Sequence of chain B:
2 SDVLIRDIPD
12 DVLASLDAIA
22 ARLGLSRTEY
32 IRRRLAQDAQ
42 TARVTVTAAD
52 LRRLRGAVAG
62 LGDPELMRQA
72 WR

These two protein chains interact to form a complex.

Sequence of chain A:
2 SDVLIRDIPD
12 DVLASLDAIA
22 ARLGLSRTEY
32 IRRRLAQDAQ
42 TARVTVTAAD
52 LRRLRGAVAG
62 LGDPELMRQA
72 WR

Contacts between the two chains:
Residue V13 in chain A interacts with residue A40 in chain B (closest heavy-atom distance 4.2 Å).
Residue R44 in chain A contacts residue I20 in chain B (closest heavy-atom distance 3.8 Å).
Residue D3 in chain A is in contact with residue D8 in chain B (closest heavy-atom distance 3.1 Å).
Residue D39 in chain A is in contact with residue Y31 in chain B (closest heavy-atom distance 2.6 Å).
Residue I6 in chain A interacts with residue V4 in chain B (closest heavy-atom distance 2.9 Å).
Residue T29 in chain A contacts residue L5 in chain B (closest heavy-atom distance 3.8 Å).
Residue L5 in chain A contacts residue V4 in chain B (closest heavy-atom distance 3.7 Å).
Residue A37 in chain A contacts residue V13 in chain B (closest heavy-atom distance 4.1 Å).
Residue S16 in chain A is in contact with residue A40 in chain B (closest heavy-atom distance 3.4 Å).
Residue D8 in chain A is in contact with residue S2 in chain B (closest heavy-atom distance 3.3 Å).
Residue R33 in chain A contacts residue R7 in chain B (closest heavy-atom distance 3.0 Å).
Residue A40 in chain A contacts residue L17 in chain B (closest heavy-atom distance 4.1 Å).
Residue Q41 in chain A contacts residue V13 in chain B (closest heavy-atom distance 3.9 Å).
Residue S2 in chain A interacts with residue I9 in chain B (closest heavy-atom distance 2.9 Å).
Residue D3 in chain A interacts with residue L5 in chain B (closest heavy-atom distance 4.0 Å).
Residue I32 in chain A is in contact with residue V4 in chain B (closest heavy-atom distance 4.0 Å).
Residue V4 in chain A interacts with residue L14 in chain B (closest heavy-atom distance 3.8 Å).
Residue S16 in chain A is in contact with residue A43 in chain B (closest heavy-atom distance 3.9 Å).
Residue I6 in chain A contacts residue D3 in chain B (closest heavy-atom distance 3.4 Å).
Residue V4 in chain A interacts with residue R28 in chain B (closest heavy-atom distance 3.9 Å).
Residue L36 in chain A interacts with residue L17 in chain B (closest heavy-atom distance 4.1 Å).
Residue L17 in chain A is in contact with residue L36 in chain B (closest heavy-atom distance 4.0 Å).
Residue R35 in chain A contacts residue R35 in chain B (closest heavy-atom distance 3.2 Å).
Residue I9 in chain A contacts residue V4 in chain B (closest heavy-atom distance 3.4 Å).
Residue V4 in chain A contacts residue L5 in chain B (closest heavy-atom distance 3.7 Å).
Residue R35 in chain A contacts residue D39 in chain B (closest heavy-atom distance 3.0 Å).
Residue S2 in chain A is in contact with residue L14 in chain B (closest heavy-atom distance 3.8 Å).
Residue V4 in chain A is in contact with residue V4 in chain B (closest heavy-atom distance 3.7 Å).
Residue I6 in chain A is in contact with residue S2 in chain B (closest heavy-atom distance 4.1 Å).
Residue I6 in chain A interacts with residue T29 in chain B (closest heavy-atom distance 3.5 Å).
Residue S2 in chain A interacts with residue D8 in chain B (closest heavy-atom distance 3.3 Å).
Residue I9 in chain A contacts residue S2 in chain B (closest heavy-atom distance 2.9 Å).
Residue A40 in chain A interacts with residue V13 in chain B (closest heavy-atom distance 3.8 Å).
Residue D39 in chain A interacts with residue R35 in chain B (closest heavy-atom distance 3.8 Å).
Residue L5 in chain A is in contact with residue L5 in chain B (closest heavy-atom distance 3.5 Å).
Residue I6 in chain A interacts with residue I32 in chain B (closest heavy-atom distance 3.7 Å).
Residue L14 in chain A interacts with residue V4 in chain B (closest heavy-atom distance 3.7 Å).
Residue S2 in chain A interacts with residue R7 in chain B (closest heavy-atom distance 4.1 Å).
Residue R7 in chain A contacts residue S2 in chain B (closest heavy-atom distance 4.0 Å).
Residue V4 in chain A is in contact with residue I9 in chain B (closest heavy-atom distance 3.8 Å).
Residue A40 in chain A interacts with residue S16 in chain B (closest heavy-atom distance 2.8 Å).
Residue D8 in chain A is in contact with residue D3 in chain B (closest heavy-atom distance 3.1 Å).
Residue L36 in chain A is in contact with residue V13 in chain B (closest heavy-atom distance 3.9 Å).
Residue R7 in chain A interacts with residue D3 in chain B (closest heavy-atom distance 3.4 Å).
Residue L5 in chain A interacts with residue D3 in chain B (closest heavy-atom distance 3.6 Å).
Residue L14 in chain A is in contact with residue S2 in chain B (closest heavy-atom distance 3.7 Å).
Residue D3 in chain A is in contact with residue R7 in chain B (closest heavy-atom distance 3.2 Å).
Residue S2 in chain A contacts residue I6 in chain B (closest heavy-atom distance 4.2 Å).
Residue R33 in chain A contacts residue D8 in chain B (closest heavy-atom distance 4.0 Å).
Residue V13 in chain A contacts residue L36 in chain B (closest heavy-atom distance 4.0 Å).
Residue D3 in chain A contacts residue I6 in chain B (closest heavy-atom distance 3.3 Å).
Residue L36 in chain A contacts residue I9 in chain B (closest heavy-atom distance 4.0 Å).
Residue R7 in chain A is in contact with residue R33 in chain B (closest heavy-atom distance 3.3 Å).
Residue V13 in chain A interacts with residue A37 in chain B (closest heavy-atom distance 4.0 Å).
Residue T29 in chain A interacts with residue I6 in chain B (closest heavy-atom distance 4.1 Å).
Residue S2 in chain A interacts with residue D11 in chain B (closest heavy-atom distance 3.1 Å).
Residue R44 in chain A contacts residue Y31 in chain B (closest heavy-atom distance 3.5 Å).
Residue D39 in chain A contacts residue L17 in chain B (closest heavy-atom distance 4.0 Å).
Residue V4 in chain A interacts with residue I6 in chain B (closest heavy-atom distance 2.9 Å).
Residue I32 in chain A interacts with residue I6 in chain B (closest heavy-atom distance 3.6 Å).